Sequence of protein 2:
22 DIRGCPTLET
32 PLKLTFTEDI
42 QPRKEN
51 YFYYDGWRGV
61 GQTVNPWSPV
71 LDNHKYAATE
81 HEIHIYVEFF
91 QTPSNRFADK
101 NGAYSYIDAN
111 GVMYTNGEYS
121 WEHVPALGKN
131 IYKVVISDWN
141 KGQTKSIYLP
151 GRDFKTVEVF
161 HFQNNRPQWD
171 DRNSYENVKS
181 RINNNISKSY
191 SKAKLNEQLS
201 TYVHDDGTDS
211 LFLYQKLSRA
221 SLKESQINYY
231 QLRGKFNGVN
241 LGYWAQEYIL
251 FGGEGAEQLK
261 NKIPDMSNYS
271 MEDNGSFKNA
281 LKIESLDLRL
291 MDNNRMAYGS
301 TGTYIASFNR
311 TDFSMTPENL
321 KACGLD

Contacts between the two chains:
Residue D99 in protein 1 interacts with residue F313 in protein 2 (closest heavy-atom distance 4.0 Å).
Residue S94 in protein 1 is in contact with residue G25 in protein 2 (closest heavy-atom distance 3.6 Å).
Residue R96 in protein 1 contacts residue G25 in protein 2 (closest heavy-atom distance 2.9 Å).
Residue Y104 in protein 1 contacts residue P32 in protein 2 (closest heavy-atom distance 4.0 Å).
Residue E30 in protein 1 interacts with residue G25 in protein 2 (closest heavy-atom distance 3.4 Å).
Residue D99 in protein 1 is in contact with residue E284 in protein 2 (closest heavy-atom distance 3.4 Å).
Residue G25 in protein 1 contacts residue N95 in protein 2 (closest heavy-atom distance 3.4 Å).
Residue R24 in protein 1 is in contact with residue L29 in protein 2 (closest heavy-atom distance 3.8 Å).
Residue M315 in protein 1 is in contact with residue R96 in protein 2 (closest heavy-atom distance 3.4 Å).
Residue G25 in protein 1 contacts residue R96 in protein 2 (closest heavy-atom distance 2.9 Å).
Residue Y106 in protein 1 is in contact with residue T316 in protein 2 (closest heavy-atom distance 3.6 Å).
Residue N95 in protein 1 interacts with residue G25 in protein 2 (closest heavy-atom distance 3.4 Å).
Residue E284 in protein 1 contacts residue D99 in protein 2 (closest heavy-atom distance 3.4 Å).
Residue T316 in protein 1 is in contact with residue Y106 in protein 2 (closest heavy-atom distance 3.6 Å).
Residue L29 in protein 1 interacts with residue R24 in protein 2 (closest heavy-atom distance 3.8 Å).
Residue R24 in protein 1 is in contact with residue S94 in protein 2 (closest heavy-atom distance 3.6 Å).
Residue R96 in protein 1 interacts with residue I23 in protein 2 (closest heavy-atom distance 3.7 Å).
Residue R96 in protein 1 interacts with residue R24 in protein 2 (closest heavy-atom distance 3.0 Å).
Residue P27 in protein 1 is in contact with residue F97 in protein 2 (closest heavy-atom distance 3.6 Å).
Residue F97 in protein 1 interacts with residue G25 in protein 2 (closest heavy-atom distance 3.4 Å).
Residue R24 in protein 1 contacts residue E30 in protein 2 (closest heavy-atom distance 3.6 Å).
Residue E284 in protein 1 interacts with residue K100 in protein 2 (closest heavy-atom distance 2.9 Å).
Residue G25 in protein 1 contacts residue S94 in protein 2 (closest heavy-atom distance 3.6 Å).
Residue Y104 in protein 1 interacts with residue T31 in protein 2 (closest heavy-atom distance 4.0 Å).
Residue F97 in protein 1 is in contact with residue P27 in protein 2 (closest heavy-atom distance 3.6 Å).
Residue Y104 in protein 1 is in contact with residue Y104 in protein 2 (closest heavy-atom distance 3.6 Å).
Residue A98 in protein 1 interacts with residue F313 in protein 2 (closest heavy-atom distance 3.3 Å).
Residue Y106 in protein 1 is in contact with residue S314 in protein 2 (closest heavy-atom distance 3.8 Å).
Residue K100 in protein 1 interacts with residue E284 in protein 2 (closest heavy-atom distance 2.9 Å).
Residue G25 in protein 1 contacts residue F97 in protein 2 (closest heavy-atom distance 3.4 Å).
Residue R96 in protein 1 is in contact with residue N319 in protein 2 (closest heavy-atom distance 3.4 Å).
Residue S314 in protein 1 interacts with residue Y106 in protein 2 (closest heavy-atom distance 3.8 Å).
Residue R24 in protein 1 is in contact with residue R96 in protein 2 (closest heavy-atom distance 3.0 Å).
Residue N319 in protein 1 contacts residue R96 in protein 2 (closest heavy-atom distance 3.4 Å).
Residue E30 in protein 1 contacts residue R24 in protein 2 (closest heavy-atom distance 3.6 Å).
Residue I23 in protein 1 is in contact with residue R96 in protein 2 (closest heavy-atom distance 3.7 Å).
Residue F313 in protein 1 is in contact with residue A98 in protein 2 (closest heavy-atom distance 3.3 Å).
Residue M315 in protein 1 is in contact with residue F97 in protein 2 (closest heavy-atom distance 3.5 Å).
Residue A98 in protein 1 contacts residue S314 in protein 2 (closest heavy-atom distance 2.9 Å).
Residue R96 in protein 1 contacts residue M315 in protein 2 (closest heavy-atom distance 3.4 Å).
Residue P32 in protein 1 is in contact with residue Y104 in protein 2 (closest heavy-atom distance 4.0 Å).
Residue C26 in protein 1 interacts with residue F97 in protein 2 (closest heavy-atom distance 4.0 Å).
Residue S94 in protein 1 contacts residue R24 in protein 2 (closest heavy-atom distance 3.6 Å).
Residue C26 in protein 1 is in contact with residue R96 in protein 2 (closest heavy-atom distance 3.9 Å).
Residue K34 in protein 1 interacts with residue N101 in protein 2 (closest heavy-atom distance 4.1 Å).
Residue R24 in protein 1 is in contact with residue D153 in protein 2 (closest heavy-atom distance 3.3 Å).
Residue S314 in protein 1 is in contact with residue A98 in protein 2 (closest heavy-atom distance 2.9 Å).
Residue S314 in protein 1 interacts with residue F97 in protein 2 (closest heavy-atom distance 3.5 Å).
Residue F97 in protein 1 is in contact with residue S314 in protein 2 (closest heavy-atom distance 3.5 Å).
Residue C323 in protein 1 interacts with residue R96 in protein 2 (closest heavy-atom distance 3.9 Å).
Residue R96 in protein 1 is in contact with residue C323 in protein 2 (closest heavy-atom distance 3.9 Å).
Residue F97 in protein 1 interacts with residue C26 in protein 2 (closest heavy-atom distance 4.0 Å).
Residue D153 in protein 1 contacts residue R24 in protein 2 (closest heavy-atom distance 3.3 Å).
Residue F97 in protein 1 contacts residue F313 in protein 2 (closest heavy-atom distance 3.5 Å).
Residue T31 in protein 1 is in contact with residue Y104 in protein 2 (closest heavy-atom distance 4.0 Å).
Residue F313 in protein 1 interacts with residue F97 in protein 2 (closest heavy-atom distance 3.5 Å).
Residue F97 in protein 1 interacts with residue M315 in protein 2 (closest heavy-atom distance 3.5 Å).
Residue F313 in protein 1 contacts residue D99 in protein 2 (closest heavy-atom distance 4.0 Å).
Residue R96 in protein 1 interacts with residue C26 in protein 2 (closest heavy-atom distance 3.9 Å).
Residue G25 in protein 1 interacts with residue E30 in protein 2 (closest heavy-atom distance 3.4 Å).

The following describes two proteins that form a bound complex.

Sequence of protein 1:
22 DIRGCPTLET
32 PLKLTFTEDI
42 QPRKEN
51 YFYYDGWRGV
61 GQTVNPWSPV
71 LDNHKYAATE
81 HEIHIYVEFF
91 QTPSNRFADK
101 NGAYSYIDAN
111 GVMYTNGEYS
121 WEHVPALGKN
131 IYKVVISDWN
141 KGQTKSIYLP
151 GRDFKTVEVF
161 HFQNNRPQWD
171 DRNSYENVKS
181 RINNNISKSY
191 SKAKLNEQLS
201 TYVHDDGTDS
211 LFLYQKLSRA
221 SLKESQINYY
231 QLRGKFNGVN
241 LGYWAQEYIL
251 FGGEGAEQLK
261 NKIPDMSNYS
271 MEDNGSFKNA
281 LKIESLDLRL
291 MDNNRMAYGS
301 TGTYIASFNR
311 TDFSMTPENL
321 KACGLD